Sequence of protein 2:
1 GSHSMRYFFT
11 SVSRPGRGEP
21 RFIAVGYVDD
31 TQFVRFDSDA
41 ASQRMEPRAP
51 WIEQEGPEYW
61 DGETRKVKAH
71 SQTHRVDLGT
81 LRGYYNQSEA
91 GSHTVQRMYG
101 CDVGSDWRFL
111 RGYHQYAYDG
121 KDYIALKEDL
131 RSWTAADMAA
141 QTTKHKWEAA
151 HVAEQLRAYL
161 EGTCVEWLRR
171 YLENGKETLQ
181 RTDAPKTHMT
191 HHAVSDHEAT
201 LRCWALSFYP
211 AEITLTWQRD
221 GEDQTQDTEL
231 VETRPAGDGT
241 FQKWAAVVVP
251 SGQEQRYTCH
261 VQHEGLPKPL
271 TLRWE

Sequence of protein 1:
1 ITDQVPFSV

This data describes a binding interaction between two proteins.

Residue-level contacts at the interface:
Residue D77 in protein 2 contacts residue S8 in protein 1 (closest heavy-atom distance 3.4 Å).
Residue R97 in protein 2 is in contact with residue F7 in protein 1 (closest heavy-atom distance 4.0 Å).
Residue A69 in protein 2 contacts residue P6 in protein 1 (closest heavy-atom distance 4.8 Å).
Residue Y123 in protein 2 contacts residue V9 in protein 1 (closest heavy-atom distance 4.2 Å).
Residue T73 in protein 2 contacts residue P6 in protein 1 (closest heavy-atom distance 3.2 Å).
Residue Y84 in protein 2 contacts residue V9 in protein 1 (closest heavy-atom distance 2.6 Å).
Residue T80 in protein 2 contacts residue V9 in protein 1 (closest heavy-atom distance 3.4 Å).
Residue Y7 in protein 2 contacts residue I1 in protein 1 (closest heavy-atom distance 3.1 Å).
Residue V152 in protein 2 is in contact with residue F7 in protein 1 (closest heavy-atom distance 3.9 Å).
Residue V76 in protein 2 contacts residue S8 in protein 1 (closest heavy-atom distance 3.7 Å).
Residue K66 in protein 2 interacts with residue D3 in protein 1 (closest heavy-atom distance 3.3 Å).
Residue T73 in protein 2 is in contact with residue V5 in protein 1 (closest heavy-atom distance 3.4 Å).
Residue E63 in protein 2 contacts residue I1 in protein 1 (closest heavy-atom distance 3.6 Å).
Residue D77 in protein 2 interacts with residue V9 in protein 1 (closest heavy-atom distance 2.9 Å).
Residue T163 in protein 2 contacts residue I1 in protein 1 (closest heavy-atom distance 3.7 Å).
Residue K146 in protein 2 interacts with residue F7 in protein 1 (closest heavy-atom distance 4.4 Å).
Residue H70 in protein 2 is in contact with residue T2 in protein 1 (closest heavy-atom distance 4.4 Å).
Residue Y59 in protein 2 is in contact with residue I1 in protein 1 (closest heavy-atom distance 3.4 Å).
Residue Y99 in protein 2 interacts with residue T2 in protein 1 (closest heavy-atom distance 3.4 Å).
Residue M5 in protein 2 contacts residue I1 in protein 1 (closest heavy-atom distance 3.9 Å).
Residue R65 in protein 2 contacts residue Q4 in protein 1 (closest heavy-atom distance 4.4 Å).
Residue Y171 in protein 2 is in contact with residue I1 in protein 1 (closest heavy-atom distance 2.7 Å).
Residue Y159 in protein 2 interacts with residue D3 in protein 1 (closest heavy-atom distance 3.4 Å).
Residue Y7 in protein 2 is in contact with residue T2 in protein 1 (closest heavy-atom distance 3.5 Å).
Residue K66 in protein 2 interacts with residue T2 in protein 1 (closest heavy-atom distance 2.7 Å).
Residue T143 in protein 2 is in contact with residue V9 in protein 1 (closest heavy-atom distance 2.6 Å).
Residue T73 in protein 2 is in contact with residue S8 in protein 1 (closest heavy-atom distance 3.4 Å).
Residue H70 in protein 2 interacts with residue V5 in protein 1 (closest heavy-atom distance 4.4 Å).
Residue Y116 in protein 2 is in contact with residue V9 in protein 1 (closest heavy-atom distance 3.6 Å).
Residue Q155 in protein 2 contacts residue D3 in protein 1 (closest heavy-atom distance 4.9 Å).
Residue Y99 in protein 2 interacts with residue D3 in protein 1 (closest heavy-atom distance 3.0 Å).
Residue A69 in protein 2 interacts with residue V5 in protein 1 (closest heavy-atom distance 3.7 Å).
Residue L81 in protein 2 interacts with residue V9 in protein 1 (closest heavy-atom distance 3.8 Å).
Residue F9 in protein 2 interacts with residue T2 in protein 1 (closest heavy-atom distance 4.3 Å).
Residue Y159 in protein 2 is in contact with residue I1 in protein 1 (closest heavy-atom distance 2.6 Å).
Residue A150 in protein 2 contacts residue F7 in protein 1 (closest heavy-atom distance 3.6 Å).
Residue T73 in protein 2 is in contact with residue F7 in protein 1 (closest heavy-atom distance 4.0 Å).
Residue K66 in protein 2 contacts residue Q4 in protein 1 (closest heavy-atom distance 4.0 Å).
Residue K146 in protein 2 contacts residue V9 in protein 1 (closest heavy-atom distance 4.2 Å).
Residue R97 in protein 2 interacts with residue P6 in protein 1 (closest heavy-atom distance 3.5 Å).
Residue H70 in protein 2 interacts with residue D3 in protein 1 (closest heavy-atom distance 3.3 Å).
Residue W147 in protein 2 interacts with residue F7 in protein 1 (closest heavy-atom distance 3.5 Å).
Residue W147 in protein 2 contacts residue V9 in protein 1 (closest heavy-atom distance 3.8 Å).
Residue K66 in protein 2 contacts residue I1 in protein 1 (closest heavy-atom distance 4.1 Å).
Residue W147 in protein 2 interacts with residue S8 in protein 1 (closest heavy-atom distance 2.8 Å).
Residue L156 in protein 2 contacts residue D3 in protein 1 (closest heavy-atom distance 3.4 Å).
Residue M45 in protein 2 is in contact with residue T2 in protein 1 (closest heavy-atom distance 4.1 Å).
Residue H70 in protein 2 interacts with residue Q4 in protein 1 (closest heavy-atom distance 3.7 Å).
Residue D77 in protein 2 is in contact with residue F7 in protein 1 (closest heavy-atom distance 4.9 Å).
Residue H70 in protein 2 is in contact with residue P6 in protein 1 (closest heavy-atom distance 3.5 Å).
Residue W167 in protein 2 is in contact with residue I1 in protein 1 (closest heavy-atom distance 3.4 Å).
Residue E63 in protein 2 is in contact with residue T2 in protein 1 (closest heavy-atom distance 2.9 Å).
Residue Y159 in protein 2 interacts with residue T2 in protein 1 (closest heavy-atom distance 3.7 Å).